Residue-level contacts at the interface:
Residue Y57 in chain B contacts residue P8 in chain A (closest heavy-atom distance 3.4 Å).
Residue T21 in chain B is in contact with residue Y5 in chain A (closest heavy-atom distance 4.4 Å).
Residue E40 in chain B is in contact with residue P7 in chain A (closest heavy-atom distance 3.4 Å).
Residue A56 in chain B contacts residue P10 in chain A (closest heavy-atom distance 4.0 Å).
Residue G18 in chain B contacts residue Y5 in chain A (closest heavy-atom distance 3.9 Å).
Residue W41 in chain B is in contact with residue S6 in chain A (closest heavy-atom distance 3.8 Å).
Residue W52 in chain B interacts with residue A2 in chain A (closest heavy-atom distance 3.5 Å).
Residue T21 in chain B interacts with residue P3 in chain A (closest heavy-atom distance 3.6 Å).
Residue S17 in chain B contacts residue Y5 in chain A (closest heavy-atom distance 2.9 Å).
Residue E40 in chain B is in contact with residue S6 in chain A (closest heavy-atom distance 2.8 Å).
Residue P54 in chain B is in contact with residue P8 in chain A (closest heavy-atom distance 4.1 Å).
Residue N36 in chain B contacts residue P3 in chain A (closest heavy-atom distance 4.7 Å).
Residue D19 in chain B interacts with residue P3 in chain A (closest heavy-atom distance 4.3 Å).
Residue N36 in chain B is in contact with residue A2 in chain A (closest heavy-atom distance 3.4 Å).
Residue Y12 in chain B contacts residue P10 in chain A (closest heavy-atom distance 3.6 Å).
Residue Y57 in chain B interacts with residue P11 in chain A (closest heavy-atom distance 3.8 Å).
Residue W41 in chain B contacts residue P3 in chain A (closest heavy-atom distance 3.6 Å).
Residue F14 in chain B interacts with residue P8 in chain A (closest heavy-atom distance 3.9 Å).
Residue Y12 in chain B contacts residue P11 in chain A (closest heavy-atom distance 3.6 Å).
Residue W41 in chain B interacts with residue A2 in chain A (closest heavy-atom distance 4.1 Å).
Residue Y57 in chain B is in contact with residue L9 in chain A (closest heavy-atom distance 2.8 Å).
Residue Y57 in chain B contacts residue P10 in chain A (closest heavy-atom distance 3.5 Å).
Residue D19 in chain B contacts residue Y5 in chain A (closest heavy-atom distance 2.8 Å).
Residue P54 in chain B contacts residue P7 in chain A (closest heavy-atom distance 3.7 Å).
Residue W52 in chain B interacts with residue P3 in chain A (closest heavy-atom distance 3.9 Å).
Residue W41 in chain B contacts residue Y5 in chain A (closest heavy-atom distance 2.8 Å).
Residue W41 in chain B contacts residue P7 in chain A (closest heavy-atom distance 3.4 Å).
Residue W41 in chain B is in contact with residue P8 in chain A (closest heavy-atom distance 4.5 Å).

Sequence of chain B:
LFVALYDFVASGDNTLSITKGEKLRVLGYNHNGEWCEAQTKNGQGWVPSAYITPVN

This data describes a binding interaction between two proteins.

Sequence of chain A:
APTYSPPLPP